Residue-level contacts at the interface:
Residue E76 in the first protein interacts with residue L8 in the second protein (closest heavy-atom distance 3.5 Å).
Residue R66 in the first protein contacts residue W3 in the second protein (closest heavy-atom distance 4.2 Å).
Residue Y7 in the first protein is in contact with residue F1 in the second protein (closest heavy-atom distance 3.1 Å).
Residue T73 in the first protein is in contact with residue G5 in the second protein (closest heavy-atom distance 4.7 Å).
Residue E163 in the first protein contacts residue F1 in the second protein (closest heavy-atom distance 3.8 Å).
Residue S24 in the first protein interacts with residue Q2 in the second protein (closest heavy-atom distance 3.8 Å).
Residue R66 in the first protein contacts residue Q2 in the second protein (closest heavy-atom distance 2.7 Å).
Residue Y118 in the first protein interacts with residue W9 in the second protein (closest heavy-atom distance 4.0 Å).
Residue R155 in the first protein contacts residue W3 in the second protein (closest heavy-atom distance 4.0 Å).
Residue A63 in the first protein is in contact with residue F1 in the second protein (closest heavy-atom distance 3.5 Å).
Residue M5 in the first protein interacts with residue F1 in the second protein (closest heavy-atom distance 3.6 Å).
Residue A117 in the first protein interacts with residue W9 in the second protein (closest heavy-atom distance 4.5 Å).
Residue E69 in the first protein interacts with residue Y6 in the second protein (closest heavy-atom distance 3.7 Å).
Residue S116 in the first protein contacts residue W9 in the second protein (closest heavy-atom distance 3.9 Å).
Residue T80 in the first protein interacts with residue W9 in the second protein (closest heavy-atom distance 3.5 Å).
Residue E45 in the first protein is in contact with residue Q2 in the second protein (closest heavy-atom distance 3.3 Å).
Residue Y99 in the first protein is in contact with residue Q2 in the second protein (closest heavy-atom distance 3.1 Å).
Residue A67 in the first protein is in contact with residue Q2 in the second protein (closest heavy-atom distance 3.6 Å).
Residue T143 in the first protein is in contact with residue L8 in the second protein (closest heavy-atom distance 4.3 Å).
Residue I95 in the first protein contacts residue W9 in the second protein (closest heavy-atom distance 3.7 Å).
Residue W147 in the first protein contacts residue W9 in the second protein (closest heavy-atom distance 3.8 Å).
Residue E62 in the first protein is in contact with residue M4 in the second protein (closest heavy-atom distance 4.7 Å).
Residue K146 in the first protein is in contact with residue L8 in the second protein (closest heavy-atom distance 4.4 Å).
Residue Y159 in the first protein interacts with residue F1 in the second protein (closest heavy-atom distance 2.9 Å).
Residue Y99 in the first protein contacts residue F1 in the second protein (closest heavy-atom distance 4.8 Å).
Residue A63 in the first protein interacts with residue Q2 in the second protein (closest heavy-atom distance 3.7 Å).
Residue Y123 in the first protein is in contact with residue W9 in the second protein (closest heavy-atom distance 3.5 Å).
Residue H114 in the first protein interacts with residue E7 in the second protein (closest heavy-atom distance 3.2 Å).
Residue W147 in the first protein contacts residue E7 in the second protein (closest heavy-atom distance 3.3 Å).
Residue T73 in the first protein contacts residue E7 in the second protein (closest heavy-atom distance 3.2 Å).
Residue Y152 in the first protein is in contact with residue W3 in the second protein (closest heavy-atom distance 3.3 Å).
Residue T143 in the first protein contacts residue W9 in the second protein (closest heavy-atom distance 2.8 Å).
Residue K146 in the first protein contacts residue W9 in the second protein (closest heavy-atom distance 2.9 Å).
Residue R66 in the first protein contacts residue F1 in the second protein (closest heavy-atom distance 3.5 Å).
Residue F156 in the first protein is in contact with residue W3 in the second protein (closest heavy-atom distance 4.1 Å).
Residue N77 in the first protein is in contact with residue E7 in the second protein (closest heavy-atom distance 3.1 Å).
Residue Y84 in the first protein interacts with residue W9 in the second protein (closest heavy-atom distance 2.8 Å).
Residue N77 in the first protein interacts with residue W9 in the second protein (closest heavy-atom distance 2.9 Å).
Residue Y152 in the first protein is in contact with residue Y6 in the second protein (closest heavy-atom distance 4.0 Å).
Residue T73 in the first protein interacts with residue L8 in the second protein (closest heavy-atom distance 4.7 Å).
Residue Y9 in the first protein contacts residue W3 in the second protein (closest heavy-atom distance 4.7 Å).
Residue R65 in the first protein contacts residue M4 in the second protein (closest heavy-atom distance 4.1 Å).
Residue E62 in the first protein contacts residue F1 in the second protein (closest heavy-atom distance 3.5 Å).
Residue N142 in the first protein is in contact with residue W9 in the second protein (closest heavy-atom distance 4.3 Å).
Residue W167 in the first protein contacts residue F1 in the second protein (closest heavy-atom distance 3.3 Å).
Residue A70 in the first protein interacts with residue Q2 in the second protein (closest heavy-atom distance 4.6 Å).
Residue A81 in the first protein contacts residue W9 in the second protein (closest heavy-atom distance 4.2 Å).
Residue Y159 in the first protein contacts residue Q2 in the second protein (closest heavy-atom distance 4.0 Å).
Residue R66 in the first protein contacts residue M4 in the second protein (closest heavy-atom distance 3.6 Å).
Residue Y159 in the first protein interacts with residue W3 in the second protein (closest heavy-atom distance 3.3 Å).
Residue Y171 in the first protein interacts with residue F1 in the second protein (closest heavy-atom distance 3.1 Å).
Residue E163 in the first protein is in contact with residue Q2 in the second protein (closest heavy-atom distance 3.8 Å).
Residue K97 in the first protein is in contact with residue E7 in the second protein (closest heavy-atom distance 2.9 Å).
Residue Y9 in the first protein is in contact with residue Q2 in the second protein (closest heavy-atom distance 2.7 Å).
Residue Y7 in the first protein contacts residue Q2 in the second protein (closest heavy-atom distance 3.8 Å).
Residue W147 in the first protein is in contact with residue L8 in the second protein (closest heavy-atom distance 3.0 Å).
Residue Y59 in the first protein interacts with residue F1 in the second protein (closest heavy-atom distance 3.3 Å).
Residue Y152 in the first protein interacts with residue E7 in the second protein (closest heavy-atom distance 2.7 Å).
Residue N77 in the first protein contacts residue L8 in the second protein (closest heavy-atom distance 3.4 Å).
Residue Y99 in the first protein interacts with residue W3 in the second protein (closest heavy-atom distance 3.0 Å).

Sequence of the second protein:
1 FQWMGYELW

Sequence of the first protein:
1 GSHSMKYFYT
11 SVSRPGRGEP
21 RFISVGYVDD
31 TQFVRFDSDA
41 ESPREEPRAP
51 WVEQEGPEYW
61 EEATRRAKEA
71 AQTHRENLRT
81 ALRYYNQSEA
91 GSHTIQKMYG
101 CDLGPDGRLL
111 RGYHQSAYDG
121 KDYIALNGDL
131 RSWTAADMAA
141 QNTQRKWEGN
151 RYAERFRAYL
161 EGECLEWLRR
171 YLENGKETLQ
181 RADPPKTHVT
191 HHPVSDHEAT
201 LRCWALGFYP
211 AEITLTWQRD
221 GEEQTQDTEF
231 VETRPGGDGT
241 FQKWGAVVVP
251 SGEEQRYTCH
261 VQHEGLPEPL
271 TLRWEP

This data describes a binding interaction between two proteins.